Sequence of protein 1:
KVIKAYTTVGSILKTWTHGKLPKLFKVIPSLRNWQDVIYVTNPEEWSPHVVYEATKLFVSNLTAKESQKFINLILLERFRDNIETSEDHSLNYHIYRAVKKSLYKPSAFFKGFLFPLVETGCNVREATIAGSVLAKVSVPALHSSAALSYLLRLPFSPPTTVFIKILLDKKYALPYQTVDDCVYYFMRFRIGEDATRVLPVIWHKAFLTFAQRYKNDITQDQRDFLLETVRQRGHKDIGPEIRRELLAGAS

This data describes a binding interaction between two proteins.

Residue-level contacts at the interface:
Residue Y380 in protein 1 is in contact with residue I106 in protein 2 (closest heavy-atom distance 4.5 Å).
Residue L350 in protein 1 is in contact with residue K105 in protein 2 (closest heavy-atom distance 3.6 Å).
Residue L350 in protein 1 interacts with residue I106 in protein 2 (closest heavy-atom distance 4.5 Å).
Residue L350 in protein 1 is in contact with residue G104 in protein 2 (closest heavy-atom distance 3.2 Å).

Sequence of protein 2:
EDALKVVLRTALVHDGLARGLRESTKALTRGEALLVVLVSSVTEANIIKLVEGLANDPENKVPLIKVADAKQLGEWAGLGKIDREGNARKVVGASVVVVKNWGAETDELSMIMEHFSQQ